Sequence of the second protein:
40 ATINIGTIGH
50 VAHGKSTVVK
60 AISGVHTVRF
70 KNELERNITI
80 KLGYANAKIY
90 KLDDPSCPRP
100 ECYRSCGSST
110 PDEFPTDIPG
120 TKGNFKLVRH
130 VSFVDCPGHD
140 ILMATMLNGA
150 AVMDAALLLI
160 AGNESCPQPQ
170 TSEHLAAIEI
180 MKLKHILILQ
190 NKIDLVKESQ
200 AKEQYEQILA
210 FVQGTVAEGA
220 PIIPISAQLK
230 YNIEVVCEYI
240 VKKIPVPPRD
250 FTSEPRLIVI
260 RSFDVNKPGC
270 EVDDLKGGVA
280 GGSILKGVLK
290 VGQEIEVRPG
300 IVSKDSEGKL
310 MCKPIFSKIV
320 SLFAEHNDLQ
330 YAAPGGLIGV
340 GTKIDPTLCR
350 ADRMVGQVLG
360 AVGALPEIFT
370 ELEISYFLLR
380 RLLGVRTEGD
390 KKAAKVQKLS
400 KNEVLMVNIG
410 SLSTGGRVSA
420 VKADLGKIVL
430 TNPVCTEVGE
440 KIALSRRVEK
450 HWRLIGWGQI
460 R

The following describes two proteins that form a bound complex.

Interface contacts:
Residue E306 in the second protein interacts with residue Q60 in the first protein (closest heavy-atom distance 4.5 Å).
Residue E306 in the second protein contacts residue V59 in the first protein (closest heavy-atom distance 4.8 Å).

Sequence of the first protein:
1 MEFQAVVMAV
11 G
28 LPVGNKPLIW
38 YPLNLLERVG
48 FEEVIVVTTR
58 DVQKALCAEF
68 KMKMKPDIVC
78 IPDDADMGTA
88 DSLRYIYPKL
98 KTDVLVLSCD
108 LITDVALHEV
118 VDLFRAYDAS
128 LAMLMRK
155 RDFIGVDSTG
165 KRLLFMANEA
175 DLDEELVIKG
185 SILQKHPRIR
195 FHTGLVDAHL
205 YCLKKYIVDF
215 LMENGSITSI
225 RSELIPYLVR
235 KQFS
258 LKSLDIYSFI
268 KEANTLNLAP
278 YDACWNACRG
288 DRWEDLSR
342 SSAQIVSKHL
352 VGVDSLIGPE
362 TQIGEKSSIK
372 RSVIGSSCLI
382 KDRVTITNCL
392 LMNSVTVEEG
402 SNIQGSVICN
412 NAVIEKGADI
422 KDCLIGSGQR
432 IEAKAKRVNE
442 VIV